Residue-level contacts at the interface:
Residue F99 in chain B interacts with residue M94 in chain A (closest heavy-atom distance 3.7 Å).
Residue Y129 in chain B interacts with residue C93 in chain A (closest heavy-atom distance 2.9 Å).
Residue M101 in chain B is in contact with residue I91 in chain A (closest heavy-atom distance 3.5 Å).
Residue S122 in chain B interacts with residue V87 in chain A (closest heavy-atom distance 4.5 Å).
Residue M101 in chain B contacts residue Y178 in chain A (closest heavy-atom distance 4.2 Å).
Residue R86 in chain B is in contact with residue K170 in chain A (closest heavy-atom distance 3.4 Å).
Residue S122 in chain B interacts with residue F88 in chain A (closest heavy-atom distance 3.7 Å).
Residue E119 in chain B contacts residue S173 in chain A (closest heavy-atom distance 3.5 Å).
Residue Q112 in chain B contacts residue D179 in chain A (closest heavy-atom distance 4.0 Å).
Residue D131 in chain B is in contact with residue N96 in chain A (closest heavy-atom distance 4.4 Å).
Residue M101 in chain B is in contact with residue C149 in chain A (closest heavy-atom distance 3.3 Å).
Residue F93 in chain B is in contact with residue Y178 in chain A (closest heavy-atom distance 4.3 Å).
Residue Y127 in chain B contacts residue Y138 in chain A (closest heavy-atom distance 2.9 Å).
Residue M101 in chain B is in contact with residue D84 in chain A (closest heavy-atom distance 4.2 Å).
Residue A115 in chain B contacts residue Y178 in chain A (closest heavy-atom distance 3.7 Å).
Residue N97 in chain B is in contact with residue F97 in chain A (closest heavy-atom distance 3.5 Å).
Residue S106 in chain B contacts residue D179 in chain A (closest heavy-atom distance 3.5 Å).
Residue D131 in chain B is in contact with residue F97 in chain A (closest heavy-atom distance 3.3 Å).
Residue Y129 in chain B is in contact with residue L134 in chain A (closest heavy-atom distance 4.5 Å).
Residue M120 in chain B contacts residue M176 in chain A (closest heavy-atom distance 4.7 Å).
Residue I116 in chain B contacts residue S173 in chain A (closest heavy-atom distance 3.1 Å).
Residue Y129 in chain B contacts residue F88 in chain A (closest heavy-atom distance 4.3 Å).
Residue Y129 in chain B interacts with residue N96 in chain A (closest heavy-atom distance 3.4 Å).
Residue Y102 in chain B is in contact with residue M94 in chain A (closest heavy-atom distance 3.4 Å).
Residue P126 in chain B contacts residue Y138 in chain A (closest heavy-atom distance 3.8 Å).
Residue E119 in chain B interacts with residue M176 in chain A (closest heavy-atom distance 4.0 Å).
Residue E119 in chain B contacts residue K170 in chain A (closest heavy-atom distance 4.5 Å).
Residue E130 in chain B contacts residue F97 in chain A (closest heavy-atom distance 4.0 Å).
Residue Y129 in chain B is in contact with residue P135 in chain A (closest heavy-atom distance 3.9 Å).
Residue S122 in chain B contacts residue Y145 in chain A (closest heavy-atom distance 4.4 Å).
Residue I116 in chain B contacts residue R177 in chain A (closest heavy-atom distance 4.2 Å).
Residue C100 in chain B interacts with residue D179 in chain A (closest heavy-atom distance 2.9 Å).
Residue M120 in chain B interacts with residue Y178 in chain A (closest heavy-atom distance 2.7 Å).
Residue C100 in chain B contacts residue Y178 in chain A (closest heavy-atom distance 3.9 Å).
Residue Y129 in chain B contacts residue G89 in chain A (closest heavy-atom distance 4.6 Å).
Residue F93 in chain B contacts residue F88 in chain A (closest heavy-atom distance 4.6 Å).
Residue I116 in chain B interacts with residue Y178 in chain A (closest heavy-atom distance 4.3 Å).
Residue Y127 in chain B contacts residue P135 in chain A (closest heavy-atom distance 4.0 Å).
Residue D121 in chain B is in contact with residue V171 in chain A (closest heavy-atom distance 3.6 Å).
Residue Y129 in chain B interacts with residue A133 in chain A (closest heavy-atom distance 3.6 Å).
Residue D121 in chain B contacts residue P147 in chain A (closest heavy-atom distance 3.9 Å).
Residue I116 in chain B is in contact with residue M176 in chain A (closest heavy-atom distance 3.6 Å).
Residue E119 in chain B interacts with residue V171 in chain A (closest heavy-atom distance 4.4 Å).
Residue F99 in chain B contacts residue G90 in chain A (closest heavy-atom distance 3.2 Å).
Residue F99 in chain B interacts with residue F97 in chain A (closest heavy-atom distance 3.6 Å).
Residue Y129 in chain B contacts residue F97 in chain A (closest heavy-atom distance 3.8 Å).
Residue D121 in chain B contacts residue Y145 in chain A (closest heavy-atom distance 2.9 Å).
Residue D121 in chain B interacts with residue V87 in chain A (closest heavy-atom distance 4.4 Å).
Residue D121 in chain B interacts with residue M176 in chain A (closest heavy-atom distance 3.4 Å).
Residue E117 in chain B is in contact with residue S173 in chain A (closest heavy-atom distance 3.8 Å).
Residue M120 in chain B contacts residue F88 in chain A (closest heavy-atom distance 3.6 Å).
Residue M101 in chain B contacts residue G90 in chain A (closest heavy-atom distance 3.7 Å).
Residue Y127 in chain B interacts with residue F88 in chain A (closest heavy-atom distance 3.3 Å).
Residue D121 in chain B interacts with residue Y178 in chain A (closest heavy-atom distance 4.7 Å).
Residue M101 in chain B interacts with residue D179 in chain A (closest heavy-atom distance 3.4 Å).
Residue Y102 in chain B is in contact with residue I91 in chain A (closest heavy-atom distance 4.6 Å).
Residue Y129 in chain B interacts with residue R132 in chain A (closest heavy-atom distance 3.6 Å).
Residue N146 in chain B is in contact with residue F97 in chain A (closest heavy-atom distance 4.3 Å).
Residue F99 in chain B contacts residue C93 in chain A (closest heavy-atom distance 3.5 Å).
Residue Q112 in chain B interacts with residue Y178 in chain A (closest heavy-atom distance 3.6 Å).

Sequence of chain A:
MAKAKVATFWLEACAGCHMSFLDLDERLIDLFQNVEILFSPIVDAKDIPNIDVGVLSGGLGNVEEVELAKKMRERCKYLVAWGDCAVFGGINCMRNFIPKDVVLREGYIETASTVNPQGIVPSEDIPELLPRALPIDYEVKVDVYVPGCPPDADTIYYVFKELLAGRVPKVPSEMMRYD

Sequence of chain B:
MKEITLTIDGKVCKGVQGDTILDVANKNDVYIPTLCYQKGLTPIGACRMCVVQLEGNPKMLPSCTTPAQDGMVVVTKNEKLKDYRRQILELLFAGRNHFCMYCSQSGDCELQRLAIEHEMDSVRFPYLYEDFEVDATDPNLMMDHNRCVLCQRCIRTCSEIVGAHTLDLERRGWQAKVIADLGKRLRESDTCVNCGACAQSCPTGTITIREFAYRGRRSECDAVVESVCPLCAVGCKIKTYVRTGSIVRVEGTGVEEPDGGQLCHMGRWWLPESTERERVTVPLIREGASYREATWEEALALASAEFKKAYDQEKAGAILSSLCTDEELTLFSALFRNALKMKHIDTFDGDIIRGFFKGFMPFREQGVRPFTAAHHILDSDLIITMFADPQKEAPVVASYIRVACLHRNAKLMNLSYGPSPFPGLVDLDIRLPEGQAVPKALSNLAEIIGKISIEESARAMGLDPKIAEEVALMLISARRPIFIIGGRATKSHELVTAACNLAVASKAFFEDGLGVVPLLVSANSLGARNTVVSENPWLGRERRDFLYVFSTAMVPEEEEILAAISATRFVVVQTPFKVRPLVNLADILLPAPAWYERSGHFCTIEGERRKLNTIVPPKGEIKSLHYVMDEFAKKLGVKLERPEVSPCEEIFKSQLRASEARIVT

This data describes a binding interaction between two proteins.